Sequence of chain B:
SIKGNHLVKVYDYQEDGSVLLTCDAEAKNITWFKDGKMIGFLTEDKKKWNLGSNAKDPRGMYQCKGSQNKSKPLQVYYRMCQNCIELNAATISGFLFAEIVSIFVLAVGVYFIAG

Contacts between the two chains:
Residue F135 in chain B interacts with residue L51 in chain A (closest heavy-atom distance 4.1 Å).
Residue V124 in chain B is in contact with residue I41 in chain A (closest heavy-atom distance 4.6 Å).
Residue V128 in chain B is in contact with residue V44 in chain A (closest heavy-atom distance 4.2 Å).
Residue A113 in chain B is in contact with residue K30 in chain A (closest heavy-atom distance 4.9 Å).
Residue V128 in chain B is in contact with residue F40 in chain A (closest heavy-atom distance 4.3 Å).

This data describes a binding interaction between two proteins.

Sequence of chain A:
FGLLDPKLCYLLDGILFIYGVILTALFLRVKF